Interface contacts:
Residue A30 in chain A is in contact with residue Y87 in chain B (closest heavy-atom distance 4.6 Å).
Residue Q31 in chain A is in contact with residue R84 in chain B (closest heavy-atom distance 4.1 Å).
Residue F21 in chain A interacts with residue M49 in chain B (closest heavy-atom distance 3.8 Å).
Residue W25 in chain A interacts with residue F78 in chain B (closest heavy-atom distance 4.8 Å).
Residue E29 in chain A interacts with residue Y87 in chain B (closest heavy-atom distance 3.7 Å).
Residue F21 in chain A interacts with residue I48 in chain B (closest heavy-atom distance 3.4 Å).
Residue Y24 in chain A interacts with residue H83 in chain B (closest heavy-atom distance 4.5 Å).
Residue Q31 in chain A contacts residue H83 in chain B (closest heavy-atom distance 3.3 Å).
Residue L28 in chain A interacts with residue L41 in chain B (closest heavy-atom distance 4.1 Å).
Residue W25 in chain A is in contact with residue L44 in chain B (closest heavy-atom distance 3.8 Å).
Residue L28 in chain A is in contact with residue Y87 in chain B (closest heavy-atom distance 2.7 Å).
Residue Q80 in chain A interacts with residue Q59 in chain B (closest heavy-atom distance 3.5 Å).
Residue W25 in chain A contacts residue F42 in chain B (closest heavy-atom distance 4.3 Å).
Residue T19 in chain A is in contact with residue Y54 in chain B (closest heavy-atom distance 3.8 Å).
Residue Y24 in chain A contacts residue Q59 in chain B (closest heavy-atom distance 4.8 Å).
Residue E29 in chain A contacts residue F42 in chain B (closest heavy-atom distance 3.1 Å).
Residue Y24 in chain A is in contact with residue K81 in chain B (closest heavy-atom distance 3.6 Å).
Residue L27 in chain A is in contact with residue H83 in chain B (closest heavy-atom distance 3.2 Å).
Residue E29 in chain A interacts with residue L41 in chain B (closest heavy-atom distance 3.4 Å).
Residue F21 in chain A interacts with residue Q59 in chain B (closest heavy-atom distance 3.0 Å).
Residue W25 in chain A contacts residue L41 in chain B (closest heavy-atom distance 2.8 Å).
Residue F21 in chain A is in contact with residue V62 in chain B (closest heavy-atom distance 4.2 Å).
Residue H87 in chain A interacts with residue H60 in chain B (closest heavy-atom distance 4.9 Å).
Residue Y24 in chain A is in contact with residue H60 in chain B (closest heavy-atom distance 3.5 Å).
Residue L28 in chain A interacts with residue E82 in chain B (closest heavy-atom distance 4.9 Å).
Residue A22 in chain A is in contact with residue M49 in chain B (closest heavy-atom distance 4.5 Å).
Residue L28 in chain A is in contact with residue H83 in chain B (closest heavy-atom distance 3.5 Å).
Residue K33 in chain A interacts with residue E12 in chain B (closest heavy-atom distance 4.0 Å).
Residue A20 in chain A is in contact with residue Q59 in chain B (closest heavy-atom distance 3.2 Å).
Residue Y24 in chain A contacts residue V80 in chain B (closest heavy-atom distance 3.4 Å).
Residue G103 in chain A interacts with residue H83 in chain B (closest heavy-atom distance 4.3 Å).
Residue Q80 in chain A is in contact with residue E56 in chain B (closest heavy-atom distance 3.0 Å).
Residue Q31 in chain A is in contact with residue Y87 in chain B (closest heavy-atom distance 2.9 Å).
Residue L28 in chain A is in contact with residue V80 in chain B (closest heavy-atom distance 4.1 Å).
Residue E29 in chain A interacts with residue K38 in chain B (closest heavy-atom distance 4.0 Å).
Residue Q102 in chain A contacts residue H83 in chain B (closest heavy-atom distance 3.3 Å).
Residue W25 in chain A is in contact with residue G45 in chain B (closest heavy-atom distance 3.4 Å).
Residue T19 in chain A is in contact with residue Q59 in chain B (closest heavy-atom distance 3.4 Å).
Residue F21 in chain A interacts with residue Y54 in chain B (closest heavy-atom distance 3.9 Å).
Residue L28 in chain A interacts with residue I86 in chain B (closest heavy-atom distance 3.7 Å).
Residue F21 in chain A is in contact with residue G45 in chain B (closest heavy-atom distance 3.5 Å).
Residue F21 in chain A interacts with residue V80 in chain B (closest heavy-atom distance 4.0 Å).
Residue W25 in chain A interacts with residue I48 in chain B (closest heavy-atom distance 3.8 Å).
Residue G101 in chain A is in contact with residue H83 in chain B (closest heavy-atom distance 5.0 Å).
Residue W25 in chain A is in contact with residue V80 in chain B (closest heavy-atom distance 3.7 Å).
Residue H87 in chain A interacts with residue K81 in chain B (closest heavy-atom distance 5.0 Å).
Residue W25 in chain A contacts residue I86 in chain B (closest heavy-atom distance 4.6 Å).

The following describes two proteins that form a bound complex.

Sequence of chain B:
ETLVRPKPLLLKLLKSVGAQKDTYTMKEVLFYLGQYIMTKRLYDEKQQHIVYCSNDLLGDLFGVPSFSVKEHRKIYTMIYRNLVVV

Sequence of chain A:
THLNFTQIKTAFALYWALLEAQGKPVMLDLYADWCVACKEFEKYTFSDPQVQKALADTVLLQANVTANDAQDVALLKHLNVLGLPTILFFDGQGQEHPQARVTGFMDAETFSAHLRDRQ